Sequence of the second protein:
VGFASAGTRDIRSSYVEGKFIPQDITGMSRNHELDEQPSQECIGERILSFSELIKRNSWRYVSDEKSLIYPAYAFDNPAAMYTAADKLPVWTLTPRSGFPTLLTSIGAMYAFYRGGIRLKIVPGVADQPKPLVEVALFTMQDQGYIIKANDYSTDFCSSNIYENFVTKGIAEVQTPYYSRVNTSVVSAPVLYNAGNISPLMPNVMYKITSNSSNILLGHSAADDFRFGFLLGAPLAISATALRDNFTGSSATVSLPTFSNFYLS

Residue-level contacts at the interface:
Residue S210 in the second protein contacts residue L263 in the first protein (closest heavy-atom distance 3.6 Å).
Residue S153 in the second protein contacts residue L255 in the first protein (closest heavy-atom distance 3.2 Å).
Residue T154 in the second protein is in contact with residue R243 in the first protein (closest heavy-atom distance 4.0 Å).
Residue Y178 in the second protein is in contact with residue I43 in the first protein (closest heavy-atom distance 3.5 Å).
Residue T167 in the second protein interacts with residue V166 in the first protein (closest heavy-atom distance 3.4 Å).
Residue K207 in the second protein contacts residue S259 in the first protein (closest heavy-atom distance 3.1 Å).
Residue N182 in the second protein is in contact with residue C42 in the first protein (closest heavy-atom distance 3.6 Å).
Residue E134 in the second protein interacts with residue F258 in the first protein (closest heavy-atom distance 3.3 Å).
Residue S67 in the second protein contacts residue L263 in the first protein (closest heavy-atom distance 4.0 Å).
Residue Y177 in the second protein interacts with residue E41 in the first protein (closest heavy-atom distance 3.6 Å).
Residue N211 in the second protein interacts with residue L263 in the first protein (closest heavy-atom distance 3.8 Å).
Residue K130 in the second protein interacts with residue Y262 in the first protein (closest heavy-atom distance 3.0 Å).
Residue C157 in the second protein contacts residue L102 in the first protein (closest heavy-atom distance 3.5 Å).
Residue T167 in the second protein interacts with residue T167 in the first protein (closest heavy-atom distance 3.5 Å).
Residue P131 in the second protein contacts residue Y262 in the first protein (closest heavy-atom distance 3.1 Å).
Residue T209 in the second protein contacts residue S259 in the first protein (closest heavy-atom distance 3.5 Å).
Residue C157 in the second protein is in contact with residue P100 in the first protein (closest heavy-atom distance 3.8 Å).
Residue S153 in the second protein contacts residue S254 in the first protein (closest heavy-atom distance 3.6 Å).
Residue Q128 in the second protein contacts residue V166 in the first protein (closest heavy-atom distance 3.8 Å).
Residue Y178 in the second protein contacts residue C42 in the first protein (closest heavy-atom distance 3.4 Å).
Residue Q128 in the second protein interacts with residue A126 in the first protein (closest heavy-atom distance 2.8 Å).
Residue T154 in the second protein contacts residue L242 in the first protein (closest heavy-atom distance 4.0 Å).
Residue S67 in the second protein is in contact with residue S259 in the first protein (closest heavy-atom distance 3.8 Å).
Residue N150 in the second protein is in contact with residue S259 in the first protein (closest heavy-atom distance 3.5 Å).
Residue Y162 in the second protein contacts residue F258 in the first protein (closest heavy-atom distance 3.7 Å).
Residue Y177 in the second protein is in contact with residue C42 in the first protein (closest heavy-atom distance 3.5 Å).
Residue C157 in the second protein contacts residue T101 in the first protein (closest heavy-atom distance 3.6 Å).
Residue P129 in the second protein is in contact with residue V125 in the first protein (closest heavy-atom distance 3.5 Å).
Residue T209 in the second protein contacts residue F258 in the first protein (closest heavy-atom distance 3.7 Å).
Residue L132 in the second protein interacts with residue F258 in the first protein (closest heavy-atom distance 3.9 Å).
Residue S153 in the second protein interacts with residue V253 in the first protein (closest heavy-atom distance 3.6 Å).
Residue V181 in the second protein interacts with residue C42 in the first protein (closest heavy-atom distance 3.4 Å).
Residue Y152 in the second protein is in contact with residue R243 in the first protein (closest heavy-atom distance 3.6 Å).
Residue T154 in the second protein is in contact with residue A239 in the first protein (closest heavy-atom distance 4.0 Å).
Residue K130 in the second protein interacts with residue G124 in the first protein (closest heavy-atom distance 2.8 Å).
Residue N164 in the second protein is in contact with residue K168 in the first protein (closest heavy-atom distance 3.3 Å).
Residue L132 in the second protein interacts with residue G169 in the first protein (closest heavy-atom distance 3.9 Å).
Residue K66 in the second protein contacts residue L263 in the first protein (closest heavy-atom distance 3.9 Å).
Residue F156 in the second protein interacts with residue A239 in the first protein (closest heavy-atom distance 3.6 Å).
Residue L132 in the second protein contacts residue I170 in the first protein (closest heavy-atom distance 4.0 Å).
Residue S159 in the second protein contacts residue R56 in the first protein (closest heavy-atom distance 3.1 Å).
Residue Y162 in the second protein contacts residue W59 in the first protein (closest heavy-atom distance 2.8 Å).
Residue N182 in the second protein is in contact with residue E41 in the first protein (closest heavy-atom distance 3.0 Å).
Residue C157 in the second protein is in contact with residue S58 in the first protein (closest heavy-atom distance 3.9 Å).
Residue S179 in the second protein is in contact with residue I43 in the first protein (closest heavy-atom distance 3.5 Å).
Residue Y162 in the second protein interacts with residue I170 in the first protein (closest heavy-atom distance 3.8 Å).
Residue M140 in the second protein interacts with residue T240 in the first protein (closest heavy-atom distance 3.4 Å).
Residue N160 in the second protein contacts residue W59 in the first protein (closest heavy-atom distance 4.0 Å).
Residue R114 in the second protein is in contact with residue E41 in the first protein (closest heavy-atom distance 3.0 Å).
Residue Y178 in the second protein contacts residue E45 in the first protein (closest heavy-atom distance 2.4 Å).
Residue P129 in the second protein contacts residue A126 in the first protein (closest heavy-atom distance 2.8 Å).
Residue S153 in the second protein is in contact with residue N260 in the first protein (closest heavy-atom distance 3.2 Å).
Residue D151 in the second protein is in contact with residue R243 in the first protein (closest heavy-atom distance 2.5 Å).
Residue S179 in the second protein contacts residue C42 in the first protein (closest heavy-atom distance 2.9 Å).
Residue F156 in the second protein interacts with residue L255 in the first protein (closest heavy-atom distance 3.7 Å).
Residue F156 in the second protein is in contact with residue P100 in the first protein (closest heavy-atom distance 3.5 Å).
Residue Q128 in the second protein interacts with residue Q128 in the first protein (closest heavy-atom distance 4.0 Å).
Residue L132 in the second protein interacts with residue Y262 in the first protein (closest heavy-atom distance 3.0 Å).
Residue T154 in the second protein contacts residue L255 in the first protein (closest heavy-atom distance 3.7 Å).
Residue P129 in the second protein contacts residue G124 in the first protein (closest heavy-atom distance 4.0 Å).

Sequence of the first protein:
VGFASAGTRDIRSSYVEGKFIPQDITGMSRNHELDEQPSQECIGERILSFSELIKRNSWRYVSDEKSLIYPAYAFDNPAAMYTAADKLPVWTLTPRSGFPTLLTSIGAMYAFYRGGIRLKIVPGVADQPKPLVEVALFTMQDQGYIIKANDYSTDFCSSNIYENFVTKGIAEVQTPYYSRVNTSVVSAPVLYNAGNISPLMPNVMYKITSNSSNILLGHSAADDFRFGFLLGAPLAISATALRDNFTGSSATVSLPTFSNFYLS

The following describes two proteins that form a bound complex.